This data describes a binding interaction between two proteins.

Contacts between the two chains:
Residue R1298 in protein 1 interacts with residue E24 in protein 2 (closest heavy-atom distance 4.9 Å).
Residue G1252 in protein 1 interacts with residue R26 in protein 2 (closest heavy-atom distance 3.2 Å).
Residue S1251 in protein 1 interacts with residue E24 in protein 2 (closest heavy-atom distance 4.7 Å).
Residue G1252 in protein 1 contacts residue E24 in protein 2 (closest heavy-atom distance 4.5 Å).

Sequence of protein 2:
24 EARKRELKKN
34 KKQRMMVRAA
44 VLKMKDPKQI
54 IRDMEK

Sequence of protein 1:
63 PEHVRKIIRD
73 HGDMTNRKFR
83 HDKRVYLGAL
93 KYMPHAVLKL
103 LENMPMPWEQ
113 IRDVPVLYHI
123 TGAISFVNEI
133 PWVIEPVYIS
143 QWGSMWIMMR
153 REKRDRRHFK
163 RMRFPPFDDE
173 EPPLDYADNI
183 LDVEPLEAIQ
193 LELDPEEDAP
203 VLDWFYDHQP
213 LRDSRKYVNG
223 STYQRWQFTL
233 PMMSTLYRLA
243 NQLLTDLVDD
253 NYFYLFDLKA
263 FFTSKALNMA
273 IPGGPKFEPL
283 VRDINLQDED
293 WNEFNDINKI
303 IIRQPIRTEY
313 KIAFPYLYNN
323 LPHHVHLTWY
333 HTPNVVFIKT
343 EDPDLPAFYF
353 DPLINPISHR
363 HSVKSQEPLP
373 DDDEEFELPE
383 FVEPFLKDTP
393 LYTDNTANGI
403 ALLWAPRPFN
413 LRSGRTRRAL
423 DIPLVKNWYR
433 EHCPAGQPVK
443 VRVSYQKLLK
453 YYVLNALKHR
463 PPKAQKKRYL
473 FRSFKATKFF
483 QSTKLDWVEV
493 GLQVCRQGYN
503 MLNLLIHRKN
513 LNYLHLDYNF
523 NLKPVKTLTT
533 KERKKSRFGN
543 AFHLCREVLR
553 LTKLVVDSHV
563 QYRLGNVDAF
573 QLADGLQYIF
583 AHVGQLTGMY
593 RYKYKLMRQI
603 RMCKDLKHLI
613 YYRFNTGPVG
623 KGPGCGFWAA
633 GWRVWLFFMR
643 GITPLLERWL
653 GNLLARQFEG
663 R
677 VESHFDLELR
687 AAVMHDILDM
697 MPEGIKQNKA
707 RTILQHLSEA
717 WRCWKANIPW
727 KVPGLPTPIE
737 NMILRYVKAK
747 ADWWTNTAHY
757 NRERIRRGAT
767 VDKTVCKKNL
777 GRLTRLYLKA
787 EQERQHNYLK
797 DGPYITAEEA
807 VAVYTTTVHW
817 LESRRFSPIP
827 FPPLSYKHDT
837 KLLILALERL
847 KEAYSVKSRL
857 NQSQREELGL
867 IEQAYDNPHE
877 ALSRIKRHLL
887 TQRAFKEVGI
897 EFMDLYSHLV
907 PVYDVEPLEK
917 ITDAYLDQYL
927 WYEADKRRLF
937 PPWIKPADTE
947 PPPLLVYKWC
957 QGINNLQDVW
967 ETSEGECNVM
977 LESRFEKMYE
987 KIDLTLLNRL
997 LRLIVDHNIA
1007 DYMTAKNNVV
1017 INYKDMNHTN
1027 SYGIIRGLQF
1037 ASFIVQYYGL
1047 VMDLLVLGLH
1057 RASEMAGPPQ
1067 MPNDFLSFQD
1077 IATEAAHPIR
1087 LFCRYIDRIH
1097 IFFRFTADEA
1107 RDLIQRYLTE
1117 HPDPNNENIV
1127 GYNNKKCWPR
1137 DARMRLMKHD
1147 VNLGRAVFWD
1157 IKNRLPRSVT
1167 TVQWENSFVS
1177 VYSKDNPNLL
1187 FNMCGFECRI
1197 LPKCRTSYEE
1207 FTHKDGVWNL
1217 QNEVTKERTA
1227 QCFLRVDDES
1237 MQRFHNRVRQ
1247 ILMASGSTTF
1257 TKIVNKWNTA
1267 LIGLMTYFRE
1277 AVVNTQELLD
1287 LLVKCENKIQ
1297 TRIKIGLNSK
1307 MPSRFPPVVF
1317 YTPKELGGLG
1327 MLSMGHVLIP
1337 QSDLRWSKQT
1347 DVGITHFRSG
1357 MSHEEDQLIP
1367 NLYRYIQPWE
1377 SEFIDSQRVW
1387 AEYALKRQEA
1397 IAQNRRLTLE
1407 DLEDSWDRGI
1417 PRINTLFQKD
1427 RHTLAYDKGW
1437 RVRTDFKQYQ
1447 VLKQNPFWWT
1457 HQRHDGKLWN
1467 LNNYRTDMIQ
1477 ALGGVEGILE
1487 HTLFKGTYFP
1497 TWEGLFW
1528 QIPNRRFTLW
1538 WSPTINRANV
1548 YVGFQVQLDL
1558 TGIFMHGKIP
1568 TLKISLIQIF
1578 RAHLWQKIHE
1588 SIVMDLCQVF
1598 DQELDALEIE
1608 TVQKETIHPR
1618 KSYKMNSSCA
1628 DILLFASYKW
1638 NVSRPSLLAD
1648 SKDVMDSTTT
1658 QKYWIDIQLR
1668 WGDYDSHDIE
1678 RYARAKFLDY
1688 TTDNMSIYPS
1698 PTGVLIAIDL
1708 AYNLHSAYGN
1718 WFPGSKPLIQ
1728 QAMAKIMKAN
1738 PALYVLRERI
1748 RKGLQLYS